Sequence of chain A:
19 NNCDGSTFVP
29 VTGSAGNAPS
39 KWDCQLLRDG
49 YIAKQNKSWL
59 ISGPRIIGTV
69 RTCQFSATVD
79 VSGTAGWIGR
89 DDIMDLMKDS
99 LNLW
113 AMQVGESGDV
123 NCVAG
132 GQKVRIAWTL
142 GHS

This data describes a binding interaction between two proteins.

Sequence of chain B:
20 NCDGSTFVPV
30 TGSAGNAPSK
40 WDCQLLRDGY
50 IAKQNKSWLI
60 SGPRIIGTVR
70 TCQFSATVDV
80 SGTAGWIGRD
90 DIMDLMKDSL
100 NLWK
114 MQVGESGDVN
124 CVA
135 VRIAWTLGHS

Contacts between the two chains:
Residue I64 in chain A is in contact with residue G31 in chain B (closest heavy-atom distance 4.3 Å).
Residue P62 in chain A contacts residue Q115 in chain B (closest heavy-atom distance 4.2 Å).
Residue G120 in chain A is in contact with residue V27 in chain B (closest heavy-atom distance 3.8 Å).
Residue T140 in chain A interacts with residue V29 in chain B (closest heavy-atom distance 3.5 Å).
Residue A138 in chain A contacts residue P28 in chain B (closest heavy-atom distance 3.5 Å).
Residue T30 in chain A interacts with residue A138 in chain B (closest heavy-atom distance 4.6 Å).
Residue R136 in chain A interacts with residue F26 in chain B (closest heavy-atom distance 4.6 Å).
Residue D78 in chain A contacts residue P28 in chain B (closest heavy-atom distance 3.1 Å).
Residue S32 in chain A interacts with residue S144 in chain B (closest heavy-atom distance 3.1 Å).
Residue D121 in chain A interacts with residue V27 in chain B (closest heavy-atom distance 4.5 Å).
Residue P28 in chain A is in contact with residue T140 in chain B (closest heavy-atom distance 4.1 Å).
Residue V29 in chain A contacts residue S119 in chain B (closest heavy-atom distance 3.7 Å).
Residue T30 in chain A contacts residue R63 in chain B (closest heavy-atom distance 4.3 Å).
Residue T140 in chain A contacts residue P28 in chain B (closest heavy-atom distance 4.2 Å).
Residue G31 in chain A interacts with residue Q72 in chain B (closest heavy-atom distance 4.0 Å).
Residue N35 in chain A interacts with residue S144 in chain B (closest heavy-atom distance 3.6 Å).
Residue V27 in chain A is in contact with residue G120 in chain B (closest heavy-atom distance 3.9 Å).
Residue D78 in chain A interacts with residue F26 in chain B (closest heavy-atom distance 4.3 Å).
Residue T30 in chain A is in contact with residue T140 in chain B (closest heavy-atom distance 3.0 Å).
Residue P28 in chain A is in contact with residue T76 in chain B (closest heavy-atom distance 3.9 Å).
Residue P28 in chain A contacts residue A138 in chain B (closest heavy-atom distance 3.5 Å).
Residue P62 in chain A interacts with residue M114 in chain B (closest heavy-atom distance 3.7 Å).
Residue G31 in chain A contacts residue I64 in chain B (closest heavy-atom distance 4.5 Å).
Residue M114 in chain A contacts residue P62 in chain B (closest heavy-atom distance 4.0 Å).
Residue P28 in chain A contacts residue D78 in chain B (closest heavy-atom distance 3.4 Å).
Residue T76 in chain A contacts residue P28 in chain B (closest heavy-atom distance 3.9 Å).
Residue S119 in chain A contacts residue V29 in chain B (closest heavy-atom distance 3.8 Å).
Residue V29 in chain A is in contact with residue V29 in chain B (closest heavy-atom distance 4.5 Å).
Residue P62 in chain A is in contact with residue T30 in chain B (closest heavy-atom distance 4.2 Å).
Residue T140 in chain A contacts residue T30 in chain B (closest heavy-atom distance 3.0 Å).
Residue A113 in chain A interacts with residue I64 in chain B (closest heavy-atom distance 3.3 Å).
Residue A138 in chain A interacts with residue V27 in chain B (closest heavy-atom distance 4.4 Å).
Residue V27 in chain A interacts with residue V27 in chain B (closest heavy-atom distance 4.1 Å).
Residue A113 in chain A is in contact with residue P62 in chain B (closest heavy-atom distance 3.1 Å).
Residue R63 in chain A interacts with residue T30 in chain B (closest heavy-atom distance 4.3 Å).
Residue V27 in chain A interacts with residue A138 in chain B (closest heavy-atom distance 4.5 Å).
Residue T30 in chain A contacts residue A75 in chain B (closest heavy-atom distance 3.9 Å).
Residue V29 in chain A is in contact with residue T140 in chain B (closest heavy-atom distance 3.5 Å).
Residue T76 in chain A interacts with residue T30 in chain B (closest heavy-atom distance 3.7 Å).
Residue Q115 in chain A contacts residue P62 in chain B (closest heavy-atom distance 4.2 Å).
Residue A75 in chain A contacts residue T30 in chain B (closest heavy-atom distance 3.8 Å).
Residue A138 in chain A contacts residue T30 in chain B (closest heavy-atom distance 4.4 Å).
Residue A113 in chain A interacts with residue R63 in chain B (closest heavy-atom distance 3.4 Å).
Residue I64 in chain A interacts with residue S32 in chain B (closest heavy-atom distance 4.0 Å).
Residue S74 in chain A contacts residue T30 in chain B (closest heavy-atom distance 3.3 Å).
Residue Q72 in chain A contacts residue S32 in chain B (closest heavy-atom distance 3.2 Å).
Residue S144 in chain A is in contact with residue N35 in chain B (closest heavy-atom distance 3.4 Å).
Residue V27 in chain A interacts with residue S119 in chain B (closest heavy-atom distance 3.7 Å).
Residue S144 in chain A is in contact with residue S32 in chain B (closest heavy-atom distance 3.3 Å).
Residue V27 in chain A interacts with residue W139 in chain B (closest heavy-atom distance 4.5 Å).
Residue T30 in chain A contacts residue S74 in chain B (closest heavy-atom distance 3.2 Å).
Residue Q72 in chain A interacts with residue G31 in chain B (closest heavy-atom distance 4.0 Å).
Residue S119 in chain A is in contact with residue V27 in chain B (closest heavy-atom distance 3.8 Å).
Residue S74 in chain A contacts residue G31 in chain B (closest heavy-atom distance 4.0 Å).
Residue G31 in chain A interacts with residue S74 in chain B (closest heavy-atom distance 4.0 Å).
Residue T30 in chain A interacts with residue T76 in chain B (closest heavy-atom distance 3.7 Å).
Residue F26 in chain A is in contact with residue D78 in chain B (closest heavy-atom distance 4.3 Å).
Residue S32 in chain A contacts residue Q72 in chain B (closest heavy-atom distance 3.1 Å).
Residue S32 in chain A contacts residue I64 in chain B (closest heavy-atom distance 4.2 Å).
Residue T30 in chain A is in contact with residue P62 in chain B (closest heavy-atom distance 4.3 Å).